This data describes a binding interaction between two proteins.

Sequence of protein 1:
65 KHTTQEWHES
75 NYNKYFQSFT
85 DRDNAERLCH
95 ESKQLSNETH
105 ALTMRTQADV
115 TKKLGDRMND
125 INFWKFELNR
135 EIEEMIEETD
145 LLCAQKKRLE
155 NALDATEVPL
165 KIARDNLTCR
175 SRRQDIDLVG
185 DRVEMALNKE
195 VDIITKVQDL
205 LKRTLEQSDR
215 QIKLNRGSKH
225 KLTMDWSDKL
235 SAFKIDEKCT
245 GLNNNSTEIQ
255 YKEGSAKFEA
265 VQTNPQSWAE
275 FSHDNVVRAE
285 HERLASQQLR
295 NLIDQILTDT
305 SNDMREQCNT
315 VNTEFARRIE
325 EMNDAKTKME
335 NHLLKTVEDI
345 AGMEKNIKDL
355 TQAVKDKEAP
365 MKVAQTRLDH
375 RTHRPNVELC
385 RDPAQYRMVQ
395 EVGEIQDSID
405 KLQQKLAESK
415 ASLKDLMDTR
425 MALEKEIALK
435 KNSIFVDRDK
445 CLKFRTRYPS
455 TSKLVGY

Residue-level contacts at the interface:
Residue S456 in protein 1 is in contact with residue Y294 in protein 2 (closest heavy-atom distance 3.3 Å).
Residue F83 in protein 1 contacts residue P199 in protein 2 (closest heavy-atom distance 3.6 Å).
Residue D87 in protein 1 is in contact with residue L211 in protein 2 (closest heavy-atom distance 2.9 Å).
Residue Q69 in protein 1 is in contact with residue E188 in protein 2 (closest heavy-atom distance 3.3 Å).
Residue Q69 in protein 1 is in contact with residue Y190 in protein 2 (closest heavy-atom distance 3.5 Å).
Residue D298 in protein 1 contacts residue S291 in protein 2 (closest heavy-atom distance 2.3 Å).
Residue Q270 in protein 1 is in contact with residue T261 in protein 2 (closest heavy-atom distance 3.4 Å).
Residue D298 in protein 1 contacts residue Q288 in protein 2 (closest heavy-atom distance 2.8 Å).
Residue N88 in protein 1 contacts residue R218 in protein 2 (closest heavy-atom distance 3.0 Å).
Residue R91 in protein 1 is in contact with residue T212 in protein 2 (closest heavy-atom distance 3.3 Å).
Residue R134 in protein 1 is in contact with residue Y272 in protein 2 (closest heavy-atom distance 3.4 Å).
Residue N306 in protein 1 is in contact with residue C301 in protein 2 (closest heavy-atom distance 2.9 Å).
Residue F127 in protein 1 contacts residue R269 in protein 2 (closest heavy-atom distance 3.5 Å).
Residue E131 in protein 1 is in contact with residue Y272 in protein 2 (closest heavy-atom distance 3.0 Å).
Residue N295 in protein 1 interacts with residue I287 in protein 2 (closest heavy-atom distance 2.9 Å).
Residue D87 in protein 1 is in contact with residue T212 in protein 2 (closest heavy-atom distance 3.0 Å).
Residue Y76 in protein 1 interacts with residue K193 in protein 2 (closest heavy-atom distance 3.6 Å).
Residue F83 in protein 1 interacts with residue L205 in protein 2 (closest heavy-atom distance 3.6 Å).
Residue H72 in protein 1 interacts with residue P195 in protein 2 (closest heavy-atom distance 3.3 Å).
Residue E95 in protein 1 interacts with residue R214 in protein 2 (closest heavy-atom distance 3.0 Å).
Residue A273 in protein 1 is in contact with residue G267 in protein 2 (closest heavy-atom distance 3.6 Å).
Residue Y76 in protein 1 contacts residue D197 in protein 2 (closest heavy-atom distance 3.3 Å).
Residue R134 in protein 1 interacts with residue R280 in protein 2 (closest heavy-atom distance 3.1 Å).
Residue H277 in protein 1 is in contact with residue M271 in protein 2 (closest heavy-atom distance 3.3 Å).
Residue Y79 in protein 1 is in contact with residue D198 in protein 2 (closest heavy-atom distance 3.2 Å).
Residue T455 in protein 1 is in contact with residue G299 in protein 2 (closest heavy-atom distance 3.4 Å).
Residue T455 in protein 1 contacts residue Y297 in protein 2 (closest heavy-atom distance 2.9 Å).
Residue D298 in protein 1 interacts with residue V290 in protein 2 (closest heavy-atom distance 3.2 Å).
Residue Q69 in protein 1 interacts with residue W189 in protein 2 (closest heavy-atom distance 3.5 Å).
Residue L288 in protein 1 contacts residue P282 in protein 2 (closest heavy-atom distance 3.3 Å).
Residue R91 in protein 1 is in contact with residue T210 in protein 2 (closest heavy-atom distance 3.4 Å).
Residue E284 in protein 1 is in contact with residue Y272 in protein 2 (closest heavy-atom distance 3.5 Å).
Residue D124 in protein 1 contacts residue Y266 in protein 2 (closest heavy-atom distance 3.4 Å).
Residue Q299 in protein 1 contacts residue Q288 in protein 2 (closest heavy-atom distance 3.1 Å).
Residue S454 in protein 1 is in contact with residue Y297 in protein 2 (closest heavy-atom distance 3.4 Å).
Residue Q291 in protein 1 interacts with residue C283 in protein 2 (closest heavy-atom distance 2.4 Å).
Residue D87 in protein 1 interacts with residue T210 in protein 2 (closest heavy-atom distance 3.3 Å).
Residue Y461 in protein 1 contacts residue S292 in protein 2 (closest heavy-atom distance 2.6 Å).
Residue H72 in protein 1 is in contact with residue K193 in protein 2 (closest heavy-atom distance 3.4 Å).
Residue T455 in protein 1 contacts residue H296 in protein 2 (closest heavy-atom distance 3.3 Å).
Residue D124 in protein 1 is in contact with residue G267 in protein 2 (closest heavy-atom distance 3.4 Å).
Residue R152 in protein 1 interacts with residue S291 in protein 2 (closest heavy-atom distance 2.4 Å).
Residue H72 in protein 1 contacts residue W189 in protein 2 (closest heavy-atom distance 3.3 Å).
Residue T68 in protein 1 contacts residue E188 in protein 2 (closest heavy-atom distance 3.6 Å).
Residue D85 in protein 1 interacts with residue R220 in protein 2 (closest heavy-atom distance 3.0 Å).
Residue N295 in protein 1 is in contact with residue Q288 in protein 2 (closest heavy-atom distance 3.6 Å).
Residue R287 in protein 1 interacts with residue C283 in protein 2 (closest heavy-atom distance 2.7 Å).
Residue H277 in protein 1 is in contact with residue R279 in protein 2 (closest heavy-atom distance 3.1 Å).
Residue R294 in protein 1 is in contact with residue I287 in protein 2 (closest heavy-atom distance 3.4 Å).
Residue W128 in protein 1 is in contact with residue G267 in protein 2 (closest heavy-atom distance 2.9 Å).
Residue E138 in protein 1 contacts residue R280 in protein 2 (closest heavy-atom distance 2.5 Å).
Residue E73 in protein 1 interacts with residue K193 in protein 2 (closest heavy-atom distance 3.2 Å).
Residue E284 in protein 1 contacts residue R279 in protein 2 (closest heavy-atom distance 3.3 Å).
Residue Q270 in protein 1 is in contact with residue Q263 in protein 2 (closest heavy-atom distance 3.3 Å).
Residue E73 in protein 1 is in contact with residue Y190 in protein 2 (closest heavy-atom distance 3.4 Å).
Residue E70 in protein 1 interacts with residue Y190 in protein 2 (closest heavy-atom distance 3.6 Å).
Residue R309 in protein 1 interacts with residue H298 in protein 2 (closest heavy-atom distance 3.1 Å).
Residue W128 in protein 1 is in contact with residue G268 in protein 2 (closest heavy-atom distance 3.1 Å).
Residue Q81 in protein 1 is in contact with residue R220 in protein 2 (closest heavy-atom distance 3.2 Å).
Residue N88 in protein 1 contacts residue I217 in protein 2 (closest heavy-atom distance 3.3 Å).

Sequence of protein 2:
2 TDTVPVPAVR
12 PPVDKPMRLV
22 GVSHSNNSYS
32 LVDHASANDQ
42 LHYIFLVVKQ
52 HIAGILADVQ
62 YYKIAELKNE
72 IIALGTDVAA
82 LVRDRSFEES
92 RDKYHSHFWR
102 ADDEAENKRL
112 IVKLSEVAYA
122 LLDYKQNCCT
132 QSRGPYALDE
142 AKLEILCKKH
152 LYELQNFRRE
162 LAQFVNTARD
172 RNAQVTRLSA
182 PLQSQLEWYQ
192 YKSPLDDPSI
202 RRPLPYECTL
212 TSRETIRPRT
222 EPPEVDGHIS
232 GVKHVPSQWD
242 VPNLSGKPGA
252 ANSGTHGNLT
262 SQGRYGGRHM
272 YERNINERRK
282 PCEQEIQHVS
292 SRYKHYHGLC